These two protein chains interact to form a complex.

Sequence of the first protein:
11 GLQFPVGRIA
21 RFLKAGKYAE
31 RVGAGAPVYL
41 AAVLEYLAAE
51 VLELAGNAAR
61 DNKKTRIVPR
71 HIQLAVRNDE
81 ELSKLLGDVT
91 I

Residue-level contacts at the interface:
Residue K30 in the second protein contacts residue R21 in the first protein (closest heavy-atom distance 4.8 Å).
Residue K26 in the second protein contacts residue A25 in the first protein (closest heavy-atom distance 3.8 Å).
Residue D22 in the second protein is in contact with residue R18 in the first protein (closest heavy-atom distance 4.5 Å).
Residue D23 in the second protein is in contact with residue F22 in the first protein (closest heavy-atom distance 3.7 Å).
Residue E19 in the second protein interacts with residue R18 in the first protein (closest heavy-atom distance 3.1 Å).
Residue K26 in the second protein is in contact with residue R21 in the first protein (closest heavy-atom distance 3.8 Å).
Residue D23 in the second protein is in contact with residue R18 in the first protein (closest heavy-atom distance 2.6 Å).
Residue E29 in the second protein contacts residue A25 in the first protein (closest heavy-atom distance 3.9 Å).
Residue D23 in the second protein is in contact with residue R21 in the first protein (closest heavy-atom distance 4.2 Å).
Residue I27 in the second protein interacts with residue R21 in the first protein (closest heavy-atom distance 3.6 Å).
Residue K30 in the second protein is in contact with residue A25 in the first protein (closest heavy-atom distance 4.7 Å).
Residue K26 in the second protein interacts with residue F22 in the first protein (closest heavy-atom distance 3.7 Å).

Sequence of the second protein:
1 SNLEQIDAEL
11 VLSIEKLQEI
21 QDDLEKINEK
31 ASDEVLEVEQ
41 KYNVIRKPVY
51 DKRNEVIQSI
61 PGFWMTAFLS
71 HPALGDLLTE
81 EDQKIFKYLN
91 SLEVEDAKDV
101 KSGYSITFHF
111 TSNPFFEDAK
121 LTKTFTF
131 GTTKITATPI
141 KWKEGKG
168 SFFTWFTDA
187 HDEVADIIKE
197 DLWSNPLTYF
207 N